Sequence of the first protein:
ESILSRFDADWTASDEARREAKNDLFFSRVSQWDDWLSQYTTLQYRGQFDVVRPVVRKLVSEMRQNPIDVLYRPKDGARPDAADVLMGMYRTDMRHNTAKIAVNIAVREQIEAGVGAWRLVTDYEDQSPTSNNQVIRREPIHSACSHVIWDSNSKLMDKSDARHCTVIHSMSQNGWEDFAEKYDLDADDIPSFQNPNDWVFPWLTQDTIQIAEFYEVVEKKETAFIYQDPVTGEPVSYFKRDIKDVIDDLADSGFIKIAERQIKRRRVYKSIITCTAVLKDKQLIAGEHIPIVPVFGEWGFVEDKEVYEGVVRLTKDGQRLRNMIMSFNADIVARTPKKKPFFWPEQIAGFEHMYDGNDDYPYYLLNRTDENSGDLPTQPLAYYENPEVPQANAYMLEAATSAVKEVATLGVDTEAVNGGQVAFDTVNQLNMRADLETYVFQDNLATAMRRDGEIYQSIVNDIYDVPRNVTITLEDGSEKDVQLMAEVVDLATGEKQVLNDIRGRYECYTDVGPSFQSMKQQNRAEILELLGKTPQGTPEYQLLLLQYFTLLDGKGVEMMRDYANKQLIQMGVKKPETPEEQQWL

Sequence of the second protein:
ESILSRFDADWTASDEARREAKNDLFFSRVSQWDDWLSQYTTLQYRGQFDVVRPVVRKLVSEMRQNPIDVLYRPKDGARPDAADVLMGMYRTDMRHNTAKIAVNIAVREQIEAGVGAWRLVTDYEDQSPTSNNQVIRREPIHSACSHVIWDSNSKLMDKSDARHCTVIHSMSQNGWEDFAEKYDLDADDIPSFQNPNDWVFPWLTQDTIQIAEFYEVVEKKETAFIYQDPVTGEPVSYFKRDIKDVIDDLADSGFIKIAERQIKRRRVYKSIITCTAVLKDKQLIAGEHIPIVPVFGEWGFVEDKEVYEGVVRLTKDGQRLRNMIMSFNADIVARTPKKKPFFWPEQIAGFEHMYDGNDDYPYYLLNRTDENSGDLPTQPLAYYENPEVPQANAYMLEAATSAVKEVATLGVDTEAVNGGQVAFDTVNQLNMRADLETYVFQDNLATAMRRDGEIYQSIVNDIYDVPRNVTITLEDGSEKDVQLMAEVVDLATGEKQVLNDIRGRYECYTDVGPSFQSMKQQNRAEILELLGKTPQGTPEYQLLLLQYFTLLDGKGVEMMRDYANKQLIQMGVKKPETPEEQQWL

Interface contacts:
Residue D253 in the first protein is in contact with residue L453 in the second protein (closest heavy-atom distance 3.4 Å).
Residue R343 in the first protein is in contact with residue K346 in the second protein (closest heavy-atom distance 3.0 Å).
Residue Y246 in the first protein interacts with residue L193 in the second protein (closest heavy-atom distance 3.2 Å).
Residue E317 in the first protein contacts residue Q40 in the second protein (closest heavy-atom distance 3.4 Å).
Residue K324 in the first protein is in contact with residue Y53 in the second protein (closest heavy-atom distance 2.4 Å).
Residue V520 in the first protein contacts residue N105 in the second protein (closest heavy-atom distance 2.6 Å).
Residue V430 in the first protein contacts residue R72 in the second protein (closest heavy-atom distance 3.0 Å).
Residue K541 in the first protein contacts residue R532 in the second protein (closest heavy-atom distance 3.1 Å).
Residue T434 in the first protein is in contact with residue I109 in the second protein (closest heavy-atom distance 3.2 Å).
Residue R328 in the first protein interacts with residue A338 in the second protein (closest heavy-atom distance 3.4 Å).
Residue D312 in the first protein interacts with residue T213 in the second protein (closest heavy-atom distance 3.1 Å).
Residue R81 in the first protein contacts residue M102 in the second protein (closest heavy-atom distance 2.9 Å).
Residue V581 in the first protein is in contact with residue M567 in the second protein (closest heavy-atom distance 3.3 Å).
Residue Q578 in the first protein is in contact with residue Y571 in the second protein (closest heavy-atom distance 3.3 Å).
Residue T20 in the first protein is in contact with residue Q181 in the second protein (closest heavy-atom distance 3.2 Å).
Residue D84 in the first protein contacts residue R569 in the second protein (closest heavy-atom distance 2.7 Å).
Residue Q555 in the first protein interacts with residue K563 in the second protein (closest heavy-atom distance 2.2 Å).
Residue F309 in the first protein interacts with residue H150 in the second protein (closest heavy-atom distance 3.4 Å).
Residue Y392 in the first protein interacts with residue P349 in the second protein (closest heavy-atom distance 3.3 Å).
Residue D325 in the first protein contacts residue Y53 in the second protein (closest heavy-atom distance 2.9 Å).
Residue T434 in the first protein contacts residue R72 in the second protein (closest heavy-atom distance 3.2 Å).
Residue L322 in the first protein interacts with residue Q56 in the second protein (closest heavy-atom distance 3.1 Å).
Residue M579 in the first protein interacts with residue M567 in the second protein (closest heavy-atom distance 3.1 Å).
Residue D166 in the first protein is in contact with residue T106 in the second protein (closest heavy-atom distance 3.2 Å).
Residue D159 in the first protein contacts residue N182 in the second protein (closest heavy-atom distance 2.2 Å).
Residue L551 in the first protein contacts residue M567 in the second protein (closest heavy-atom distance 3.4 Å).
Residue D159 in the first protein contacts residue Q181 in the second protein (closest heavy-atom distance 3.4 Å).
Residue Y391 in the first protein contacts residue P349 in the second protein (closest heavy-atom distance 3.4 Å).
Residue K83 in the first protein contacts residue R99 in the second protein (closest heavy-atom distance 2.3 Å).
Residue K582 in the first protein interacts with residue E566 in the second protein (closest heavy-atom distance 3.3 Å).
Residue K324 in the first protein is in contact with residue Q56 in the second protein (closest heavy-atom distance 3.4 Å).
Residue M579 in the first protein is in contact with residue Y571 in the second protein (closest heavy-atom distance 3.1 Å).
Residue P385 in the first protein is in contact with residue P385 in the second protein (closest heavy-atom distance 3.1 Å).
Residue E414 in the first protein interacts with residue R65 in the second protein (closest heavy-atom distance 3.0 Å).
Residue E24 in the first protein interacts with residue L212 in the second protein (closest heavy-atom distance 3.4 Å).
Residue Q555 in the first protein is in contact with residue G564 in the second protein (closest heavy-atom distance 3.1 Å).
Residue D250 in the first protein is in contact with residue D131 in the second protein (closest heavy-atom distance 2.8 Å).
Residue A431 in the first protein is in contact with residue R72 in the second protein (closest heavy-atom distance 3.0 Å).
Residue S160 in the first protein is in contact with residue N182 in the second protein (closest heavy-atom distance 2.6 Å).
Residue E396 in the first protein interacts with residue E393 in the second protein (closest heavy-atom distance 2.5 Å).
Residue V435 in the first protein contacts residue N112 in the second protein (closest heavy-atom distance 3.2 Å).
Residue E548 in the first protein is in contact with residue Y556 in the second protein (closest heavy-atom distance 2.9 Å).
Residue R343 in the first protein is in contact with residue K347 in the second protein (closest heavy-atom distance 2.5 Å).
Residue Y316 in the first protein interacts with residue Q40 in the second protein (closest heavy-atom distance 2.2 Å).
Residue I251 in the first protein interacts with residue Q291 in the second protein (closest heavy-atom distance 3.2 Å).
Residue L322 in the first protein is in contact with residue R61 in the second protein (closest heavy-atom distance 3.3 Å).
Residue D253 in the first protein is in contact with residue N452 in the second protein (closest heavy-atom distance 3.3 Å).
Residue Q555 in the first protein is in contact with residue E566 in the second protein (closest heavy-atom distance 2.5 Å).
Residue L551 in the first protein is in contact with residue E566 in the second protein (closest heavy-atom distance 3.1 Å).
Residue Y392 in the first protein contacts residue L389 in the second protein (closest heavy-atom distance 3.3 Å).
Residue Y246 in the first protein contacts residue Y191 in the second protein (closest heavy-atom distance 3.3 Å).
Residue L322 in the first protein is in contact with residue D58 in the second protein (closest heavy-atom distance 3.3 Å).
Residue D253 in the first protein is in contact with residue I293 in the second protein (closest heavy-atom distance 3.3 Å).
Residue V310 in the first protein contacts residue S154 in the second protein (closest heavy-atom distance 2.9 Å).
Residue I356 in the first protein contacts residue Y372 in the second protein (closest heavy-atom distance 3.4 Å).
Residue R321 in the first protein is in contact with residue Q56 in the second protein (closest heavy-atom distance 2.2 Å).
Residue L384 in the first protein is in contact with residue D383 in the second protein (closest heavy-atom distance 3.3 Å).
Residue K582 in the first protein is in contact with residue K563 in the second protein (closest heavy-atom distance 3.4 Å).
Residue K528 in the first protein contacts residue G564 in the second protein (closest heavy-atom distance 3.4 Å).
Residue K83 in the first protein contacts residue M102 in the second protein (closest heavy-atom distance 3.4 Å).

This data describes a binding interaction between two proteins.